The following describes two proteins that form a bound complex.

Sequence of protein 1:
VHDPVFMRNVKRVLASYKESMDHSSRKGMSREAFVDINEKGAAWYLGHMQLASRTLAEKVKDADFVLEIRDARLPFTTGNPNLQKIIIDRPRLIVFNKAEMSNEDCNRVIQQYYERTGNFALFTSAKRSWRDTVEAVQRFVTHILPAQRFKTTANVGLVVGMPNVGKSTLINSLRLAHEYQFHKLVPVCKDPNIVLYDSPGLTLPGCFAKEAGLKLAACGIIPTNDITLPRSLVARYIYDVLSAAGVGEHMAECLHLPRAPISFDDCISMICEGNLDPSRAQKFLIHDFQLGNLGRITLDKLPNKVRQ

Sequence of protein 2:
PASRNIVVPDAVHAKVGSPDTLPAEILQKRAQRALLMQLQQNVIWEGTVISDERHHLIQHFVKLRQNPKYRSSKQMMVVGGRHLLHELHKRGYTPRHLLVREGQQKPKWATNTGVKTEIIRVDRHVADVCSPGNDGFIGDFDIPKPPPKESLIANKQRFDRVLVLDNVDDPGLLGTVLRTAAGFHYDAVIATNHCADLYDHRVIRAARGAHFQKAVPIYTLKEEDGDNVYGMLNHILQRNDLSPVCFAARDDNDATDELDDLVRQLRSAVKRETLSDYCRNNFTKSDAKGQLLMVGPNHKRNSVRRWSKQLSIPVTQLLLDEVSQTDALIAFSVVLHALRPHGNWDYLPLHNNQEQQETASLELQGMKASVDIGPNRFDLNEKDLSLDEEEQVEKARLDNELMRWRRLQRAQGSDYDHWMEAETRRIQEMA

Contacts between the two chains:
Residue S95 in protein 2 contacts residue E243 in protein 1 (closest heavy-atom distance 4.2 Å).
Residue A91 in protein 2 interacts with residue K247 in protein 1 (closest heavy-atom distance 4.9 Å).
Residue P78 in protein 2 interacts with residue C286 in protein 1 (closest heavy-atom distance 3.6 Å).
Residue V89 in protein 2 interacts with residue D272 in protein 1 (closest heavy-atom distance 4.1 Å).
Residue D97 in protein 2 contacts residue K242 in protein 1 (closest heavy-atom distance 3.1 Å).
Residue D97 in protein 2 is in contact with residue E243 in protein 1 (closest heavy-atom distance 2.6 Å).
Residue V84 in protein 2 contacts residue A276 in protein 1 (closest heavy-atom distance 4.3 Å).
Residue A79 in protein 2 contacts residue N335 in protein 1 (closest heavy-atom distance 4.2 Å).
Residue H90 in protein 2 is in contact with residue D272 in protein 1 (closest heavy-atom distance 3.7 Å).
Residue E102 in protein 2 contacts residue H57 in protein 1 (closest heavy-atom distance 4.2 Å).
Residue I83 in protein 2 interacts with residue L274 in protein 1 (closest heavy-atom distance 4.7 Å).
Residue S80 in protein 2 contacts residue R338 in protein 1 (closest heavy-atom distance 3.6 Å).
Residue A79 in protein 2 contacts residue R338 in protein 1 (closest heavy-atom distance 3.5 Å).
Residue P100 in protein 2 interacts with residue C239 in protein 1 (closest heavy-atom distance 4.9 Å).
Residue N82 in protein 2 is in contact with residue R338 in protein 1 (closest heavy-atom distance 3.4 Å).
Residue I83 in protein 2 is in contact with residue L336 in protein 1 (closest heavy-atom distance 4.5 Å).
Residue P78 in protein 2 is in contact with residue N335 in protein 1 (closest heavy-atom distance 3.3 Å).
Residue H90 in protein 2 interacts with residue V273 in protein 1 (closest heavy-atom distance 3.7 Å).
Residue A91 in protein 2 contacts residue E243 in protein 1 (closest heavy-atom distance 3.7 Å).
Residue V85 in protein 2 contacts residue A276 in protein 1 (closest heavy-atom distance 4.3 Å).
Residue R81 in protein 2 contacts residue R338 in protein 1 (closest heavy-atom distance 3.2 Å).
Residue H90 in protein 2 contacts residue Y269 in protein 1 (closest heavy-atom distance 3.7 Å).
Residue K92 in protein 2 interacts with residue E243 in protein 1 (closest heavy-atom distance 4.9 Å).
Residue L99 in protein 2 contacts residue A241 in protein 1 (closest heavy-atom distance 3.9 Å).
Residue V84 in protein 2 interacts with residue R349 in protein 1 (closest heavy-atom distance 4.8 Å).
Residue P86 in protein 2 interacts with residue K343 in protein 1 (closest heavy-atom distance 3.7 Å).
Residue P86 in protein 2 interacts with residue A276 in protein 1 (closest heavy-atom distance 3.5 Å).
Residue I83 in protein 2 contacts residue G337 in protein 1 (closest heavy-atom distance 3.5 Å).
Residue I83 in protein 2 contacts residue N112 in protein 1 (closest heavy-atom distance 4.9 Å).
Residue P100 in protein 2 interacts with residue F240 in protein 1 (closest heavy-atom distance 4.8 Å).
Residue T98 in protein 2 is in contact with residue A241 in protein 1 (closest heavy-atom distance 3.5 Å).
Residue V85 in protein 2 is in contact with residue R349 in protein 1 (closest heavy-atom distance 4.6 Å).
Residue E102 in protein 2 is in contact with residue C239 in protein 1 (closest heavy-atom distance 3.4 Å).
Residue D87 in protein 2 is in contact with residue K343 in protein 1 (closest heavy-atom distance 3.7 Å).
Residue H90 in protein 2 is in contact with residue A276 in protein 1 (closest heavy-atom distance 4.8 Å).
Residue V85 in protein 2 contacts residue V273 in protein 1 (closest heavy-atom distance 3.6 Å).
Residue A79 in protein 2 is in contact with residue G337 in protein 1 (closest heavy-atom distance 3.2 Å).
Residue P86 in protein 2 is in contact with residue A277 in protein 1 (closest heavy-atom distance 4.5 Å).
Residue I83 in protein 2 interacts with residue I339 in protein 1 (closest heavy-atom distance 3.7 Å).
Residue I83 in protein 2 is in contact with residue R338 in protein 1 (closest heavy-atom distance 3.2 Å).
Residue P78 in protein 2 interacts with residue G337 in protein 1 (closest heavy-atom distance 3.5 Å).
Residue V84 in protein 2 contacts residue A277 in protein 1 (closest heavy-atom distance 3.2 Å).
Residue R81 in protein 2 interacts with residue H282 in protein 1 (closest heavy-atom distance 3.3 Å).
Residue D97 in protein 2 interacts with residue A241 in protein 1 (closest heavy-atom distance 3.3 Å).
Residue R81 in protein 2 contacts residue G337 in protein 1 (closest heavy-atom distance 4.0 Å).
Residue P78 in protein 2 contacts residue H282 in protein 1 (closest heavy-atom distance 3.5 Å).
Residue H90 in protein 2 is in contact with residue K343 in protein 1 (closest heavy-atom distance 3.1 Å).
Residue A91 in protein 2 is in contact with residue K343 in protein 1 (closest heavy-atom distance 3.4 Å).
Residue I83 in protein 2 is in contact with residue V279 in protein 1 (closest heavy-atom distance 4.2 Å).
Residue T98 in protein 2 contacts residue E243 in protein 1 (closest heavy-atom distance 2.7 Å).
Residue N82 in protein 2 is in contact with residue V279 in protein 1 (closest heavy-atom distance 3.7 Å).
Residue P100 in protein 2 is in contact with residue A241 in protein 1 (closest heavy-atom distance 3.9 Å).
Residue V89 in protein 2 interacts with residue A276 in protein 1 (closest heavy-atom distance 3.7 Å).
Residue P78 in protein 2 interacts with residue L336 in protein 1 (closest heavy-atom distance 4.2 Å).
Residue I83 in protein 2 contacts residue A277 in protein 1 (closest heavy-atom distance 3.8 Å).
Residue V85 in protein 2 contacts residue A277 in protein 1 (closest heavy-atom distance 5.0 Å).
Residue I83 in protein 2 is in contact with residue H282 in protein 1 (closest heavy-atom distance 3.7 Å).
Residue I83 in protein 2 contacts residue T340 in protein 1 (closest heavy-atom distance 4.9 Å).
Residue V85 in protein 2 is in contact with residue T340 in protein 1 (closest heavy-atom distance 3.9 Å).